Sequence of the second protein:
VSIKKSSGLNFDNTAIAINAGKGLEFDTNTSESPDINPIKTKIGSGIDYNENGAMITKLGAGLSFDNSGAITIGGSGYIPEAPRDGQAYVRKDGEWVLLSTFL

These two protein chains interact to form a complex.

Interface contacts:
Residue A88 in the second protein is in contact with residue R91 in the first protein (closest heavy-atom distance 3.5 Å).
Residue I39 in the second protein contacts residue G21 in the first protein (closest heavy-atom distance 2.6 Å).
Residue M55 in the second protein interacts with residue K42 in the first protein (closest heavy-atom distance 2.9 Å).
Residue I71 in the second protein interacts with residue K58 in the first protein (closest heavy-atom distance 2.8 Å).
Residue I71 in the second protein interacts with residue L63 in the first protein (closest heavy-atom distance 3.5 Å).
Residue I39 in the second protein interacts with residue L24 in the first protein (closest heavy-atom distance 3.5 Å).
Residue D35 in the second protein contacts residue K5 in the first protein (closest heavy-atom distance 3.4 Å).
Residue N37 in the second protein is in contact with residue K5 in the first protein (closest heavy-atom distance 2.9 Å).
Residue Y89 in the second protein contacts residue R91 in the first protein (closest heavy-atom distance 2.8 Å).
Residue I39 in the second protein interacts with residue A20 in the first protein (closest heavy-atom distance 3.6 Å).
Residue T57 in the second protein contacts residue G46 in the first protein (closest heavy-atom distance 3.4 Å).
Residue A70 in the second protein interacts with residue K58 in the first protein (closest heavy-atom distance 3.3 Å).
Residue T41 in the second protein is in contact with residue G23 in the first protein (closest heavy-atom distance 3.5 Å).
Residue I79 in the second protein interacts with residue Y78 in the first protein (closest heavy-atom distance 3.4 Å).
Residue F65 in the second protein is in contact with residue G46 in the first protein (closest heavy-atom distance 3.5 Å).
Residue T72 in the second protein is in contact with residue A61 in the first protein (closest heavy-atom distance 2.8 Å).
Residue I73 in the second protein contacts residue A61 in the first protein (closest heavy-atom distance 3.2 Å).
Residue I73 in the second protein contacts residue I73 in the first protein (closest heavy-atom distance 3.4 Å).
Residue P34 in the second protein contacts residue S6 in the first protein (closest heavy-atom distance 3.5 Å).
Residue G69 in the second protein contacts residue G46 in the first protein (closest heavy-atom distance 2.8 Å).
Residue I18 in the second protein is in contact with residue G8 in the first protein (closest heavy-atom distance 3.5 Å).
Residue I16 in the second protein is in contact with residue L9 in the first protein (closest heavy-atom distance 3.5 Å).
Residue I56 in the second protein interacts with residue S45 in the first protein (closest heavy-atom distance 3.3 Å).
Residue P80 in the second protein is in contact with residue I79 in the first protein (closest heavy-atom distance 3.2 Å).
Residue T41 in the second protein contacts residue K22 in the first protein (closest heavy-atom distance 3.0 Å).
Residue G86 in the second protein is in contact with residue K92 in the first protein (closest heavy-atom distance 3.4 Å).
Residue I36 in the second protein interacts with residue K5 in the first protein (closest heavy-atom distance 3.4 Å).
Residue N52 in the second protein contacts residue K42 in the first protein (closest heavy-atom distance 2.8 Å).
Residue D12 in the second protein contacts residue K4 in the first protein (closest heavy-atom distance 3.2 Å).
Residue F65 in the second protein is in contact with residue S45 in the first protein (closest heavy-atom distance 3.6 Å).
Residue A15 in the second protein is in contact with residue S2 in the first protein (closest heavy-atom distance 3.4 Å).
Residue I79 in the second protein interacts with residue I79 in the first protein (closest heavy-atom distance 3.2 Å).
Residue E81 in the second protein contacts residue G77 in the first protein (closest heavy-atom distance 3.3 Å).
Residue N37 in the second protein is in contact with residue G8 in the first protein (closest heavy-atom distance 2.9 Å).
Residue N37 in the second protein interacts with residue S6 in the first protein (closest heavy-atom distance 3.1 Å).
Residue I73 in the second protein contacts residue G62 in the first protein (closest heavy-atom distance 3.6 Å).
Residue I71 in the second protein contacts residue G60 in the first protein (closest heavy-atom distance 2.7 Å).
Residue T57 in the second protein is in contact with residue S45 in the first protein (closest heavy-atom distance 3.2 Å).
Residue L103 in the second protein is in contact with residue F102 in the first protein (closest heavy-atom distance 3.5 Å).
Residue K40 in the second protein contacts residue K22 in the first protein (closest heavy-atom distance 3.2 Å).
Residue E81 in the second protein contacts residue R91 in the first protein (closest heavy-atom distance 3.0 Å).
Residue I16 in the second protein interacts with residue S2 in the first protein (closest heavy-atom distance 3.0 Å).
Residue D35 in the second protein contacts residue S6 in the first protein (closest heavy-atom distance 3.3 Å).
Residue I16 in the second protein is in contact with residue I3 in the first protein (closest heavy-atom distance 3.4 Å).
Residue S68 in the second protein contacts residue K58 in the first protein (closest heavy-atom distance 2.7 Å).
Residue I16 in the second protein contacts residue K4 in the first protein (closest heavy-atom distance 2.8 Å).
Residue Y89 in the second protein interacts with residue V90 in the first protein (closest heavy-atom distance 3.4 Å).
Residue T14 in the second protein is in contact with residue S2 in the first protein (closest heavy-atom distance 3.1 Å).
Residue A54 in the second protein interacts with residue K42 in the first protein (closest heavy-atom distance 3.4 Å).
Residue F26 in the second protein is in contact with residue S7 in the first protein (closest heavy-atom distance 3.2 Å).
Residue I18 in the second protein is in contact with residue S7 in the first protein (closest heavy-atom distance 3.4 Å).
Residue I36 in the second protein is in contact with residue N19 in the first protein (closest heavy-atom distance 3.5 Å).
Residue E81 in the second protein is in contact with residue G94 in the first protein (closest heavy-atom distance 3.5 Å).
Residue G53 in the second protein is in contact with residue G23 in the first protein (closest heavy-atom distance 2.8 Å).
Residue I39 in the second protein contacts residue N19 in the first protein (closest heavy-atom distance 2.9 Å).
Residue M55 in the second protein contacts residue I43 in the first protein (closest heavy-atom distance 3.5 Å).
Residue Y78 in the second protein interacts with residue Y78 in the first protein (closest heavy-atom distance 3.3 Å).
Residue M55 in the second protein contacts residue G44 in the first protein (closest heavy-atom distance 2.8 Å).
Residue G86 in the second protein interacts with residue D93 in the first protein (closest heavy-atom distance 2.9 Å).
Residue P38 in the second protein is in contact with residue N19 in the first protein (closest heavy-atom distance 3.1 Å).

Sequence of the first protein:
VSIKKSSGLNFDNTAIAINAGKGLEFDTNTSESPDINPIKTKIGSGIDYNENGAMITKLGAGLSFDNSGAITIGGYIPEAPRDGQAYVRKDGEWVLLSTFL